Contacts between the two chains:
Residue R63 in protein 1 interacts with residue G47 in protein 2 (closest heavy-atom distance 3.4 Å).
Residue K48 in protein 1 is in contact with residue D60 in protein 2 (closest heavy-atom distance 3.0 Å).
Residue R59 in protein 1 interacts with residue G43 in protein 2 (closest heavy-atom distance 3.6 Å).
Residue Q62 in protein 1 contacts residue P45 in protein 2 (closest heavy-atom distance 3.8 Å).
Residue E43 in protein 1 interacts with residue F59 in protein 2 (closest heavy-atom distance 3.7 Å).
Residue L56 in protein 1 interacts with residue L46 in protein 2 (closest heavy-atom distance 3.9 Å).
Residue L60 in protein 1 is in contact with residue L46 in protein 2 (closest heavy-atom distance 3.6 Å).
Residue I28 in protein 1 contacts residue A51 in protein 2 (closest heavy-atom distance 3.9 Å).
Residue R63 in protein 1 interacts with residue P45 in protein 2 (closest heavy-atom distance 3.7 Å).
Residue L60 in protein 1 is in contact with residue L54 in protein 2 (closest heavy-atom distance 4.0 Å).
Residue K48 in protein 1 is in contact with residue F59 in protein 2 (closest heavy-atom distance 3.9 Å).
Residue R59 in protein 1 contacts residue E44 in protein 2 (closest heavy-atom distance 2.8 Å).
Residue R93 in protein 1 interacts with residue E67 in protein 2 (closest heavy-atom distance 3.9 Å).
Residue S94 in protein 1 interacts with residue E67 in protein 2 (closest heavy-atom distance 3.5 Å).
Residue L13 in protein 1 interacts with residue G58 in protein 2 (closest heavy-atom distance 2.8 Å).
Residue R57 in protein 1 is in contact with residue S57 in protein 2 (closest heavy-atom distance 3.0 Å).
Residue R59 in protein 1 contacts residue P45 in protein 2 (closest heavy-atom distance 3.4 Å).
Residue Y12 in protein 1 contacts residue G56 in protein 2 (closest heavy-atom distance 2.9 Å).
Residue L44 in protein 1 interacts with residue F59 in protein 2 (closest heavy-atom distance 3.4 Å).
Residue S16 in protein 1 is in contact with residue Q55 in protein 2 (closest heavy-atom distance 3.7 Å).
Residue A25 in protein 1 is in contact with residue Q55 in protein 2 (closest heavy-atom distance 3.7 Å).
Residue R93 in protein 1 contacts residue D64 in protein 2 (closest heavy-atom distance 4.0 Å).
Residue R58 in protein 1 is in contact with residue V42 in protein 2 (closest heavy-atom distance 3.9 Å).
Residue D97 in protein 1 is in contact with residue E67 in protein 2 (closest heavy-atom distance 2.9 Å).
Residue I10 in protein 1 contacts residue F61 in protein 2 (closest heavy-atom distance 3.7 Å).
Residue D115 in protein 1 interacts with residue E67 in protein 2 (closest heavy-atom distance 2.8 Å).
Residue Y12 in protein 1 is in contact with residue L52 in protein 2 (closest heavy-atom distance 3.1 Å).
Residue G47 in protein 1 is in contact with residue F59 in protein 2 (closest heavy-atom distance 3.5 Å).
Residue S7 in protein 1 interacts with residue N63 in protein 2 (closest heavy-atom distance 3.6 Å).
Residue I46 in protein 1 contacts residue I66 in protein 2 (closest heavy-atom distance 4.0 Å).
Residue L13 in protein 1 interacts with residue F59 in protein 2 (closest heavy-atom distance 3.8 Å).
Residue I10 in protein 1 interacts with residue N63 in protein 2 (closest heavy-atom distance 3.9 Å).
Residue K48 in protein 1 is in contact with residue G58 in protein 2 (closest heavy-atom distance 3.6 Å).
Residue R59 in protein 1 is in contact with residue L46 in protein 2 (closest heavy-atom distance 3.1 Å).
Residue T15 in protein 1 contacts residue Q55 in protein 2 (closest heavy-atom distance 4.0 Å).
Residue I46 in protein 1 interacts with residue F61 in protein 2 (closest heavy-atom distance 3.6 Å).
Residue D117 in protein 1 contacts residue E67 in protein 2 (closest heavy-atom distance 3.1 Å).
Residue R57 in protein 1 contacts residue G58 in protein 2 (closest heavy-atom distance 2.8 Å).
Residue Y12 in protein 1 interacts with residue A51 in protein 2 (closest heavy-atom distance 2.7 Å).
Residue E43 in protein 1 interacts with residue I66 in protein 2 (closest heavy-atom distance 3.3 Å).
Residue G47 in protein 1 interacts with residue D60 in protein 2 (closest heavy-atom distance 3.0 Å).
Residue A29 in protein 1 is in contact with residue R48 in protein 2 (closest heavy-atom distance 3.3 Å).
Residue I46 in protein 1 contacts residue F69 in protein 2 (closest heavy-atom distance 3.5 Å).
Residue I10 in protein 1 interacts with residue F59 in protein 2 (closest heavy-atom distance 3.5 Å).
Residue L13 in protein 1 is in contact with residue L54 in protein 2 (closest heavy-atom distance 3.5 Å).
Residue I28 in protein 1 interacts with residue L52 in protein 2 (closest heavy-atom distance 3.6 Å).
Residue D115 in protein 1 is in contact with residue N63 in protein 2 (closest heavy-atom distance 3.4 Å).
Residue R63 in protein 1 is in contact with residue R48 in protein 2 (closest heavy-atom distance 3.3 Å).
Residue Y12 in protein 1 contacts residue Q55 in protein 2 (closest heavy-atom distance 3.5 Å).
Residue D31 in protein 1 interacts with residue R48 in protein 2 (closest heavy-atom distance 2.8 Å).
Residue L13 in protein 1 contacts residue S57 in protein 2 (closest heavy-atom distance 3.2 Å).
Residue R63 in protein 1 is in contact with residue L46 in protein 2 (closest heavy-atom distance 3.1 Å).
Residue A25 in protein 1 interacts with residue L52 in protein 2 (closest heavy-atom distance 3.5 Å).
Residue S14 in protein 1 interacts with residue F59 in protein 2 (closest heavy-atom distance 3.7 Å).
Residue I28 in protein 1 is in contact with residue R48 in protein 2 (closest heavy-atom distance 3.6 Å).
Residue S21 in protein 1 is in contact with residue Q55 in protein 2 (closest heavy-atom distance 3.0 Å).
Residue L60 in protein 1 interacts with residue A51 in protein 2 (closest heavy-atom distance 3.8 Å).
Residue L56 in protein 1 interacts with residue L54 in protein 2 (closest heavy-atom distance 3.9 Å).
Residue R57 in protein 1 is in contact with residue F59 in protein 2 (closest heavy-atom distance 3.9 Å).
Residue L13 in protein 1 is in contact with residue G56 in protein 2 (closest heavy-atom distance 3.1 Å).

These two protein chains interact to form a complex.

Sequence of protein 1:
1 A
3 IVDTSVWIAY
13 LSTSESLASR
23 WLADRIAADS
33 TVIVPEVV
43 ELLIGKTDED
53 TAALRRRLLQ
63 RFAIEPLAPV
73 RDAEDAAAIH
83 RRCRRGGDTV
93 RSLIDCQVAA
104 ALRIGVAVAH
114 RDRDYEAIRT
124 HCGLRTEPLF

Sequence of protein 2:
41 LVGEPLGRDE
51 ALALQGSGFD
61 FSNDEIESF